Sequence of protein 2:
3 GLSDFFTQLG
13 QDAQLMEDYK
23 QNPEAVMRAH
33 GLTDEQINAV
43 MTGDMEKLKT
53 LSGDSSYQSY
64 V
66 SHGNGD

Residue-level contacts at the interface:
Residue R68 in protein 1 is in contact with residue H67 in protein 2 (closest heavy-atom distance 3.5 Å).
Residue I213 in protein 1 contacts residue L50 in protein 2 (closest heavy-atom distance 3.7 Å).
Residue Q55 in protein 1 is in contact with residue Y59 in protein 2 (closest heavy-atom distance 3.6 Å).
Residue P233 in protein 1 is in contact with residue Y62 in protein 2 (closest heavy-atom distance 3.7 Å).
Residue I170 in protein 1 contacts residue V64 in protein 2 (closest heavy-atom distance 3.9 Å).
Residue I213 in protein 1 interacts with residue V42 in protein 2 (closest heavy-atom distance 3.9 Å).
Residue Y58 in protein 1 interacts with residue Y62 in protein 2 (closest heavy-atom distance 3.1 Å).
Residue L176 in protein 1 contacts residue H67 in protein 2 (closest heavy-atom distance 3.9 Å).
Residue F153 in protein 1 contacts residue G68 in protein 2 (closest heavy-atom distance 3.2 Å).
Residue I213 in protein 1 is in contact with residue F8 in protein 2 (closest heavy-atom distance 3.6 Å).
Residue F39 in protein 1 contacts residue S5 in protein 2 (closest heavy-atom distance 3.7 Å).
Residue R68 in protein 1 interacts with residue G70 in protein 2 (closest heavy-atom distance 3.1 Å).
Residue F179 in protein 1 is in contact with residue Y62 in protein 2 (closest heavy-atom distance 3.0 Å).
Residue P212 in protein 1 is in contact with residue L11 in protein 2 (closest heavy-atom distance 3.9 Å).
Residue L13 in protein 1 contacts residue T9 in protein 2 (closest heavy-atom distance 3.9 Å).
Residue P36 in protein 1 contacts residue S61 in protein 2 (closest heavy-atom distance 3.2 Å).
Residue F39 in protein 1 contacts residue S54 in protein 2 (closest heavy-atom distance 3.1 Å).
Residue Y58 in protein 1 is in contact with residue V64 in protein 2 (closest heavy-atom distance 2.5 Å).
Residue F39 in protein 1 interacts with residue F8 in protein 2 (closest heavy-atom distance 3.9 Å).
Residue P212 in protein 1 interacts with residue F8 in protein 2 (closest heavy-atom distance 3.5 Å).
Residue Q167 in protein 1 interacts with residue S66 in protein 2 (closest heavy-atom distance 3.1 Å).
Residue G38 in protein 1 contacts residue Y59 in protein 2 (closest heavy-atom distance 3.4 Å).
Residue L176 in protein 1 interacts with residue N69 in protein 2 (closest heavy-atom distance 3.5 Å).
Residue R42 in protein 1 interacts with residue S5 in protein 2 (closest heavy-atom distance 3.4 Å).
Residue A14 in protein 1 contacts residue T9 in protein 2 (closest heavy-atom distance 3.9 Å).
Residue A14 in protein 1 contacts residue Q13 in protein 2 (closest heavy-atom distance 3.5 Å).
Residue R68 in protein 1 interacts with residue D71 in protein 2 (closest heavy-atom distance 3.1 Å).
Residue Q178 in protein 1 interacts with residue Y62 in protein 2 (closest heavy-atom distance 3.8 Å).
Residue Q149 in protein 1 interacts with residue G68 in protein 2 (closest heavy-atom distance 3.6 Å).
Residue G38 in protein 1 is in contact with residue D56 in protein 2 (closest heavy-atom distance 3.8 Å).
Residue R67 in protein 1 contacts residue V64 in protein 2 (closest heavy-atom distance 3.6 Å).
Residue Q55 in protein 1 is in contact with residue Q60 in protein 2 (closest heavy-atom distance 3.0 Å).
Residue H174 in protein 1 interacts with residue N69 in protein 2 (closest heavy-atom distance 3.0 Å).
Residue I213 in protein 1 interacts with residue L11 in protein 2 (closest heavy-atom distance 3.7 Å).
Residue Q214 in protein 1 is in contact with residue M47 in protein 2 (closest heavy-atom distance 3.7 Å).
Residue F99 in protein 1 is in contact with residue S66 in protein 2 (closest heavy-atom distance 3.6 Å).
Residue R68 in protein 1 interacts with residue N69 in protein 2 (closest heavy-atom distance 3.6 Å).
Residue W43 in protein 1 contacts residue T9 in protein 2 (closest heavy-atom distance 3.7 Å).
Residue E146 in protein 1 is in contact with residue G68 in protein 2 (closest heavy-atom distance 3.3 Å).
Residue D37 in protein 1 is in contact with residue K51 in protein 2 (closest heavy-atom distance 3.8 Å).
Residue Y71 in protein 1 interacts with residue S66 in protein 2 (closest heavy-atom distance 3.0 Å).
Residue F152 in protein 1 is in contact with residue N69 in protein 2 (closest heavy-atom distance 3.3 Å).
Residue N53 in protein 1 is in contact with residue Y59 in protein 2 (closest heavy-atom distance 2.9 Å).
Residue R67 in protein 1 contacts residue S66 in protein 2 (closest heavy-atom distance 3.1 Å).
Residue Y71 in protein 1 is in contact with residue V64 in protein 2 (closest heavy-atom distance 2.7 Å).
Residue L13 in protein 1 interacts with residue F8 in protein 2 (closest heavy-atom distance 3.6 Å).
Residue Q41 in protein 1 contacts residue Y59 in protein 2 (closest heavy-atom distance 3.1 Å).
Residue I213 in protein 1 is in contact with residue M47 in protein 2 (closest heavy-atom distance 3.9 Å).
Residue I170 in protein 1 interacts with residue Y62 in protein 2 (closest heavy-atom distance 3.9 Å).
Residue Q55 in protein 1 contacts residue S61 in protein 2 (closest heavy-atom distance 3.7 Å).
Residue I213 in protein 1 interacts with residue Y21 in protein 2 (closest heavy-atom distance 3.3 Å).
Residue P212 in protein 1 interacts with residue M18 in protein 2 (closest heavy-atom distance 3.8 Å).
Residue Q167 in protein 1 contacts residue V64 in protein 2 (closest heavy-atom distance 3.6 Å).
Residue F153 in protein 1 contacts residue N69 in protein 2 (closest heavy-atom distance 3.8 Å).
Residue D37 in protein 1 interacts with residue Y59 in protein 2 (closest heavy-atom distance 3.5 Å).
Residue R42 in protein 1 contacts residue S54 in protein 2 (closest heavy-atom distance 3.2 Å).
Residue L13 in protein 1 contacts residue G12 in protein 2 (closest heavy-atom distance 3.7 Å).
Residue R67 in protein 1 interacts with residue H67 in protein 2 (closest heavy-atom distance 3.5 Å).
Residue Q55 in protein 1 is in contact with residue Y62 in protein 2 (closest heavy-atom distance 3.1 Å).
Residue G15 in protein 1 interacts with residue G12 in protein 2 (closest heavy-atom distance 3.2 Å).

Sequence of protein 1:
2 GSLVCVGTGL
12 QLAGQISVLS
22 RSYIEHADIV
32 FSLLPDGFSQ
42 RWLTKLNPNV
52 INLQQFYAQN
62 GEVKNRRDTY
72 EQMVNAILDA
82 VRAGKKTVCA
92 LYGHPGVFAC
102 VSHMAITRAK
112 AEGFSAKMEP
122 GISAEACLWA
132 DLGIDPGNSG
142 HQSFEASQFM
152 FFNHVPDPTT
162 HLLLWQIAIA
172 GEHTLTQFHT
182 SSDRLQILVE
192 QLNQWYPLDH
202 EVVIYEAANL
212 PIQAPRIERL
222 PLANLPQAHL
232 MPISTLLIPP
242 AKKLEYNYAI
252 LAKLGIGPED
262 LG

This data describes a binding interaction between two proteins.